The following describes two proteins that form a bound complex.

Sequence of chain B:
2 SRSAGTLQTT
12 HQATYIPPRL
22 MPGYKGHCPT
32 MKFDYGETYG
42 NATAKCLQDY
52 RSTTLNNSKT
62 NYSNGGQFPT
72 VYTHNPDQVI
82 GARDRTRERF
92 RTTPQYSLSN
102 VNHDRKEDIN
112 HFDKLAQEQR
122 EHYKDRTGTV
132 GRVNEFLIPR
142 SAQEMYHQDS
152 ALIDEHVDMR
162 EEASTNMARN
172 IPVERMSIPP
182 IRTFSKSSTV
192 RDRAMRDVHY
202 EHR

Interface contacts:
Residue K40 in chain A is in contact with residue D105 in chain B (closest heavy-atom distance 4.8 Å).
Residue D39 in chain A contacts residue H104 in chain B (closest heavy-atom distance 3.7 Å).
Residue D39 in chain A contacts residue V102 in chain B (closest heavy-atom distance 4.2 Å).
Residue K40 in chain A is in contact with residue H104 in chain B (closest heavy-atom distance 3.2 Å).
Residue D39 in chain A interacts with residue D105 in chain B (closest heavy-atom distance 3.5 Å).
Residue D39 in chain A interacts with residue N103 in chain B (closest heavy-atom distance 3.1 Å).
Residue T41 in chain A interacts with residue D105 in chain B (closest heavy-atom distance 4.1 Å).

Sequence of chain A:
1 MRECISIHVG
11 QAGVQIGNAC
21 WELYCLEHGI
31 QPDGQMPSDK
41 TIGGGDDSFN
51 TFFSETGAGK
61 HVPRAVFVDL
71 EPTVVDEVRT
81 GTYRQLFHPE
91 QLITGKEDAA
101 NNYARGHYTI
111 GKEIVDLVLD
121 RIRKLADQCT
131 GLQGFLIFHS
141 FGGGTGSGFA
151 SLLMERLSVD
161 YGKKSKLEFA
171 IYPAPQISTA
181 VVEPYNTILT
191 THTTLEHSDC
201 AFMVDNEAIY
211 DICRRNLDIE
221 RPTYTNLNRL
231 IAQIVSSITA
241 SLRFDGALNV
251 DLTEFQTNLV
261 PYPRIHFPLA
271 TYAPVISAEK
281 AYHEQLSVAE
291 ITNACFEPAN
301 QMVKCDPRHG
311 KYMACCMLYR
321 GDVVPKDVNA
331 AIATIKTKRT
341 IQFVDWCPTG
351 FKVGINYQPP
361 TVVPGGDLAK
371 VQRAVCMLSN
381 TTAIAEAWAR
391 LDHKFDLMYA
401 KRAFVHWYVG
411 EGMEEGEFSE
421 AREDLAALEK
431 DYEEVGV